Sequence of chain B:
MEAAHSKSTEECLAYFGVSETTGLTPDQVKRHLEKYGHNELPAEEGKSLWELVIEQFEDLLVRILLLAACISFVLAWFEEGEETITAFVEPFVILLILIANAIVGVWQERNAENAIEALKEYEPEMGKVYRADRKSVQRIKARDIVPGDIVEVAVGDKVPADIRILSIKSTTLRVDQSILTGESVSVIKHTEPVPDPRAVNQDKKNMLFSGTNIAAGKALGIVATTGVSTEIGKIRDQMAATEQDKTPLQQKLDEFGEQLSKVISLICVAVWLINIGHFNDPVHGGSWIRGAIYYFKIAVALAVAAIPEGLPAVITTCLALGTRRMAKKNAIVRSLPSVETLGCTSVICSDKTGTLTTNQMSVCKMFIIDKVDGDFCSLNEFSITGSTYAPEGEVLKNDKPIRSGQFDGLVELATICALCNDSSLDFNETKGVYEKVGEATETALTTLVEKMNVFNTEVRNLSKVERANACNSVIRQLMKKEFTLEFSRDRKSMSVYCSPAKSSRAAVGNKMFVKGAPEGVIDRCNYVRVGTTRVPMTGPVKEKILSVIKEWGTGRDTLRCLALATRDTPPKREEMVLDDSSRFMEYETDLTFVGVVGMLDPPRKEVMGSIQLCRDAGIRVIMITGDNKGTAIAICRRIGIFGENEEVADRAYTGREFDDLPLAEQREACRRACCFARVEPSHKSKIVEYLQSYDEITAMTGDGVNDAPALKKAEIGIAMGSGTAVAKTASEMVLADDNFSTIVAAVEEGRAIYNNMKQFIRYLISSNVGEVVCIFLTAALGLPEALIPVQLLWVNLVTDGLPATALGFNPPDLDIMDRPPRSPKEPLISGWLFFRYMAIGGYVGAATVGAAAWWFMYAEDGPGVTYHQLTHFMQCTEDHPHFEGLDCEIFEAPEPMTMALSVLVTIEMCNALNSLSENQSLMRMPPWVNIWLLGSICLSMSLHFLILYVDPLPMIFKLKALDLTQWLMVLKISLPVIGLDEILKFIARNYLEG

Interface contacts:
Residue F73 in chain A interacts with residue R63 in chain B (closest heavy-atom distance 3.6 Å).
Residue L60 in chain A contacts residue F78 in chain B (closest heavy-atom distance 3.4 Å).
Residue I99 in chain A is in contact with residue F92 in chain B (closest heavy-atom distance 3.4 Å).
Residue C70 in chain A is in contact with residue L66 in chain B (closest heavy-atom distance 3.7 Å).
Residue C70 in chain A interacts with residue C70 in chain B (closest heavy-atom distance 4.4 Å).
Residue D59 in chain A interacts with residue W77 in chain B (closest heavy-atom distance 3.3 Å).
Residue L95 in chain A is in contact with residue F92 in chain B (closest heavy-atom distance 3.5 Å).
Residue L52 in chain A is in contact with residue W77 in chain B (closest heavy-atom distance 4.7 Å).
Residue L67 in chain A interacts with residue V74 in chain B (closest heavy-atom distance 3.5 Å).
Residue L67 in chain A contacts residue L67 in chain B (closest heavy-atom distance 4.6 Å).
Residue F57 in chain A contacts residue W77 in chain B (closest heavy-atom distance 3.8 Å).
Residue V74 in chain A is in contact with residue L67 in chain B (closest heavy-atom distance 3.5 Å).
Residue I71 in chain A contacts residue L67 in chain B (closest heavy-atom distance 3.4 Å).
Residue W77 in chain A interacts with residue Q56 in chain B (closest heavy-atom distance 2.5 Å).
Residue Q56 in chain A interacts with residue W77 in chain B (closest heavy-atom distance 2.5 Å).
Residue W77 in chain A contacts residue L52 in chain B (closest heavy-atom distance 4.7 Å).
Residue C70 in chain A is in contact with residue L67 in chain B (closest heavy-atom distance 3.7 Å).
Residue F92 in chain A interacts with residue I99 in chain B (closest heavy-atom distance 3.4 Å).
Residue L60 in chain A contacts residue V74 in chain B (closest heavy-atom distance 4.4 Å).
Residue W77 in chain A is in contact with residue L60 in chain B (closest heavy-atom distance 3.4 Å).
Residue R63 in chain A interacts with residue A76 in chain B (closest heavy-atom distance 4.3 Å).
Residue V74 in chain A interacts with residue L60 in chain B (closest heavy-atom distance 4.4 Å).
Residue R63 in chain A interacts with residue W77 in chain B (closest heavy-atom distance 4.9 Å).
Residue R63 in chain A is in contact with residue F73 in chain B (closest heavy-atom distance 3.6 Å).
Residue V74 in chain A contacts residue I64 in chain B (closest heavy-atom distance 3.5 Å).
Residue W77 in chain A interacts with residue D59 in chain B (closest heavy-atom distance 3.3 Å).
Residue I64 in chain A interacts with residue V74 in chain B (closest heavy-atom distance 3.5 Å).
Residue W77 in chain A interacts with residue R63 in chain B (closest heavy-atom distance 4.9 Å).
Residue P91 in chain A interacts with residue L95 in chain B (closest heavy-atom distance 4.4 Å).
Residue L66 in chain A interacts with residue F73 in chain B (closest heavy-atom distance 4.2 Å).
Residue L67 in chain A contacts residue I71 in chain B (closest heavy-atom distance 3.4 Å).
Residue A76 in chain A contacts residue R63 in chain B (closest heavy-atom distance 4.3 Å).
Residue I71 in chain A interacts with residue I71 in chain B (closest heavy-atom distance 4.7 Å).
Residue R63 in chain A contacts residue F88 in chain B (closest heavy-atom distance 3.2 Å).
Residue F92 in chain A contacts residue L95 in chain B (closest heavy-atom distance 3.5 Å).
Residue L67 in chain A interacts with residue C70 in chain B (closest heavy-atom distance 3.7 Å).
Residue L95 in chain A interacts with residue L95 in chain B (closest heavy-atom distance 3.4 Å).
Residue L66 in chain A contacts residue C70 in chain B (closest heavy-atom distance 3.7 Å).
Residue L95 in chain A contacts residue P91 in chain B (closest heavy-atom distance 4.4 Å).
Residue R63 in chain A interacts with residue V74 in chain B (closest heavy-atom distance 3.5 Å).
Residue F73 in chain A is in contact with residue L66 in chain B (closest heavy-atom distance 4.2 Å).
Residue F78 in chain A is in contact with residue L60 in chain B (closest heavy-atom distance 3.4 Å).
Residue F88 in chain A contacts residue R63 in chain B (closest heavy-atom distance 3.2 Å).
Residue L60 in chain A contacts residue W77 in chain B (closest heavy-atom distance 3.4 Å).
Residue W77 in chain A contacts residue F57 in chain B (closest heavy-atom distance 3.8 Å).
Residue V74 in chain A interacts with residue R63 in chain B (closest heavy-atom distance 3.5 Å).

This data describes a binding interaction between two proteins.

Sequence of chain A:
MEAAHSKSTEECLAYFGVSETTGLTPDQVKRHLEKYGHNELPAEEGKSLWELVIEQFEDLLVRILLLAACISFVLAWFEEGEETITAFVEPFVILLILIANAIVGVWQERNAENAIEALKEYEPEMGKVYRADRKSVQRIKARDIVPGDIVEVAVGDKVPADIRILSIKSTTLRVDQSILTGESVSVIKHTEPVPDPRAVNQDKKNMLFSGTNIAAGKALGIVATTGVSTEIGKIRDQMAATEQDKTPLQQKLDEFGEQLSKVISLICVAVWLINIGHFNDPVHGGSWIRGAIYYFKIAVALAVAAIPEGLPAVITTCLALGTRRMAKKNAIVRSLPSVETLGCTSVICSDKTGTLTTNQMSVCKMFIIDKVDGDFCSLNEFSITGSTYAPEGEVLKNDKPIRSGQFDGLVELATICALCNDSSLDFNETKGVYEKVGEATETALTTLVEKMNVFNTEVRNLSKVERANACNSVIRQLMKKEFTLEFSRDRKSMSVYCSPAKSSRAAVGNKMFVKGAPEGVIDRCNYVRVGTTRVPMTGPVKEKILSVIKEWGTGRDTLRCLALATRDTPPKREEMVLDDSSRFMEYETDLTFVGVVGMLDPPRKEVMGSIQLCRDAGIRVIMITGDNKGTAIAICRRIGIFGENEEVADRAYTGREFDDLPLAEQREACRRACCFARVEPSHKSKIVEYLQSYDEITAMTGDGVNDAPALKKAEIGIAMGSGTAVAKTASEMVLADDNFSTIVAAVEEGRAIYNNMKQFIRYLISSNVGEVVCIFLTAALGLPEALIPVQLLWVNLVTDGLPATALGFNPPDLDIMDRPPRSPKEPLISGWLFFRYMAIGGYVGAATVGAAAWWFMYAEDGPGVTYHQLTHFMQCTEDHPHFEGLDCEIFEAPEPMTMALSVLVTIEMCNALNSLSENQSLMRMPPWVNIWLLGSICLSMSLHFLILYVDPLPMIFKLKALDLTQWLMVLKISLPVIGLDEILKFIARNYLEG